Residue-level contacts at the interface:
Residue M109 in the second protein is in contact with residue A10 in the first protein (closest heavy-atom distance 3.7 Å).
Residue E84 in the second protein interacts with residue R19 in the first protein (closest heavy-atom distance 3.5 Å).
Residue V91 in the second protein contacts residue T14 in the first protein (closest heavy-atom distance 3.5 Å).
Residue F19 in the second protein contacts residue L16 in the first protein (closest heavy-atom distance 3.7 Å).
Residue Q41 in the second protein contacts residue T18 in the first protein (closest heavy-atom distance 3.8 Å).
Residue V91 in the second protein interacts with residue T18 in the first protein (closest heavy-atom distance 3.5 Å).
Residue A88 in the second protein is in contact with residue M15 in the first protein (closest heavy-atom distance 3.5 Å).
Residue L39 in the second protein interacts with residue A17 in the first protein (closest heavy-atom distance 3.5 Å).
Residue E127 in the second protein interacts with residue A3 in the first protein (closest heavy-atom distance 3.8 Å).
Residue Q41 in the second protein interacts with residue A17 in the first protein (closest heavy-atom distance 3.5 Å).
Residue F12 in the second protein contacts residue L12 in the first protein (closest heavy-atom distance 3.8 Å).
Residue M144 in the second protein is in contact with residue R4 in the first protein (closest heavy-atom distance 3.5 Å).
Residue E114 in the second protein is in contact with residue K6 in the first protein (closest heavy-atom distance 2.6 Å).
Residue A10 in the second protein contacts residue R5 in the first protein (closest heavy-atom distance 3.5 Å).
Residue M145 in the second protein is in contact with residue L12 in the first protein (closest heavy-atom distance 3.7 Å).
Residue E123 in the second protein contacts residue A3 in the first protein (closest heavy-atom distance 3.8 Å).
Residue M36 in the second protein is in contact with residue A17 in the first protein (closest heavy-atom distance 3.0 Å).
Residue L105 in the second protein is in contact with residue L7 in the first protein (closest heavy-atom distance 3.6 Å).
Residue M145 in the second protein contacts residue I11 in the first protein (closest heavy-atom distance 3.2 Å).
Residue F19 in the second protein is in contact with residue T13 in the first protein (closest heavy-atom distance 3.6 Å).
Residue E11 in the second protein interacts with residue G9 in the first protein (closest heavy-atom distance 3.8 Å).
Residue L32 in the second protein contacts residue F21 in the first protein (closest heavy-atom distance 3.8 Å).
Residue M72 in the second protein contacts residue L16 in the first protein (closest heavy-atom distance 3.7 Å).
Residue E54 in the second protein contacts residue S22 in the first protein (closest heavy-atom distance 3.7 Å).
Residue M124 in the second protein contacts residue K6 in the first protein (closest heavy-atom distance 3.8 Å).
Residue E14 in the second protein is in contact with residue R5 in the first protein (closest heavy-atom distance 3.8 Å).
Residue E54 in the second protein contacts residue N20 in the first protein (closest heavy-atom distance 3.8 Å).
Residue L18 in the second protein contacts residue G9 in the first protein (closest heavy-atom distance 3.9 Å).
Residue E127 in the second protein interacts with residue R4 in the first protein (closest heavy-atom distance 3.3 Å).
Residue V55 in the second protein contacts residue F21 in the first protein (closest heavy-atom distance 3.8 Å).
Residue M144 in the second protein contacts residue L7 in the first protein (closest heavy-atom distance 3.6 Å).
Residue I85 in the second protein is in contact with residue M15 in the first protein (closest heavy-atom distance 3.3 Å).
Residue A15 in the second protein contacts residue T13 in the first protein (closest heavy-atom distance 3.2 Å).
Residue E87 in the second protein contacts residue R19 in the first protein (closest heavy-atom distance 3.6 Å).
Residue K75 in the second protein is in contact with residue S22 in the first protein (closest heavy-atom distance 2.9 Å).
Residue M109 in the second protein contacts residue K6 in the first protein (closest heavy-atom distance 3.8 Å).
Residue M51 in the second protein contacts residue F21 in the first protein (closest heavy-atom distance 3.5 Å).
Residue M145 in the second protein is in contact with residue M15 in the first protein (closest heavy-atom distance 3.9 Å).
Residue K75 in the second protein contacts residue M15 in the first protein (closest heavy-atom distance 3.9 Å).
Residue F92 in the second protein interacts with residue T14 in the first protein (closest heavy-atom distance 3.4 Å).
Residue E120 in the second protein interacts with residue F1 in the first protein (closest heavy-atom distance 3.6 Å).
Residue L18 in the second protein interacts with residue A10 in the first protein (closest heavy-atom distance 3.6 Å).
Residue M71 in the second protein is in contact with residue F21 in the first protein (closest heavy-atom distance 3.5 Å).
Residue E11 in the second protein interacts with residue K8 in the first protein (closest heavy-atom distance 3.1 Å).
Residue I63 in the second protein contacts residue F21 in the first protein (closest heavy-atom distance 3.5 Å).
Residue A15 in the second protein interacts with residue G9 in the first protein (closest heavy-atom distance 3.7 Å).
Residue M144 in the second protein contacts residue K8 in the first protein (closest heavy-atom distance 3.4 Å).
Residue F68 in the second protein contacts residue L16 in the first protein (closest heavy-atom distance 3.6 Å).
Residue F141 in the second protein contacts residue I11 in the first protein (closest heavy-atom distance 3.6 Å).
Residue M124 in the second protein contacts residue L7 in the first protein (closest heavy-atom distance 3.5 Å).
Residue E14 in the second protein interacts with residue K6 in the first protein (closest heavy-atom distance 3.5 Å).
Residue E54 in the second protein is in contact with residue F21 in the first protein (closest heavy-atom distance 3.6 Å).
Residue K75 in the second protein contacts residue L16 in the first protein (closest heavy-atom distance 3.9 Å).
Residue M51 in the second protein is in contact with residue N20 in the first protein (closest heavy-atom distance 3.2 Å).
Residue L39 in the second protein interacts with residue T14 in the first protein (closest heavy-atom distance 3.7 Å).
Residue L18 in the second protein interacts with residue T13 in the first protein (closest heavy-atom distance 3.5 Å).
Residue M124 in the second protein interacts with residue A3 in the first protein (closest heavy-atom distance 3.5 Å).
Residue E7 in the second protein interacts with residue R5 in the first protein (closest heavy-atom distance 3.3 Å).
Residue A88 in the second protein is in contact with residue I11 in the first protein (closest heavy-atom distance 3.8 Å).
Residue E123 in the second protein contacts residue F1 in the first protein (closest heavy-atom distance 3.5 Å).

Sequence of the first protein:
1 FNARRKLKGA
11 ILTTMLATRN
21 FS

Sequence of the second protein:
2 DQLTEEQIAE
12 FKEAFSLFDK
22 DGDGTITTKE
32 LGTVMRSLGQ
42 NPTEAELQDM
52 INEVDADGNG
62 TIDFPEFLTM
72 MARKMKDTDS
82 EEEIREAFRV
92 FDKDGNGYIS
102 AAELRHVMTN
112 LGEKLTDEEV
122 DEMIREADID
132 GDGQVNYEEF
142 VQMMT

The following describes two proteins that form a bound complex.